The following describes two proteins that form a bound complex.

Interface contacts:
Residue R79 in chain A is in contact with residue M16 in chain B (closest heavy-atom distance 3.2 Å).
Residue S39 in chain A contacts residue F15 in chain B (closest heavy-atom distance 3.6 Å).
Residue I50 in chain A contacts residue V12 in chain B (closest heavy-atom distance 3.9 Å).
Residue T49 in chain A is in contact with residue V12 in chain B (closest heavy-atom distance 3.4 Å).
Residue A41 in chain A interacts with residue G13 in chain B (closest heavy-atom distance 4.1 Å).
Residue Q36 in chain A interacts with residue H14 in chain B (closest heavy-atom distance 4.0 Å).
Residue A47 in chain A interacts with residue Q9 in chain B (closest heavy-atom distance 3.6 Å).
Residue H153 in chain A is in contact with residue M16 in chain B (closest heavy-atom distance 3.6 Å).
Residue Q45 in chain A is in contact with residue W10 in chain B (closest heavy-atom distance 3.4 Å).
Residue G80 in chain A is in contact with residue H14 in chain B (closest heavy-atom distance 3.7 Å).
Residue M81 in chain A interacts with residue M16 in chain B (closest heavy-atom distance 3.4 Å).
Residue A47 in chain A is in contact with residue W10 in chain B (closest heavy-atom distance 3.3 Å).
Residue M16 in chain A contacts residue A11 in chain B (closest heavy-atom distance 4.3 Å).
Residue T40 in chain A is in contact with residue V12 in chain B (closest heavy-atom distance 4.9 Å).
Residue T40 in chain A contacts residue H14 in chain B (closest heavy-atom distance 4.7 Å).
Residue T49 in chain A contacts residue W10 in chain B (closest heavy-atom distance 2.9 Å).
Residue G80 in chain A is in contact with residue M16 in chain B (closest heavy-atom distance 3.0 Å).
Residue M81 in chain A is in contact with residue F15 in chain B (closest heavy-atom distance 3.4 Å).
Residue T21 in chain A contacts residue H14 in chain B (closest heavy-atom distance 4.2 Å).
Residue S39 in chain A interacts with residue G13 in chain B (closest heavy-atom distance 2.8 Å).
Residue V37 in chain A is in contact with residue F15 in chain B (closest heavy-atom distance 3.9 Å).
Residue E14 in chain A is in contact with residue V12 in chain B (closest heavy-atom distance 3.9 Å).
Residue N70 in chain A is in contact with residue W10 in chain B (closest heavy-atom distance 3.6 Å).
Residue T40 in chain A contacts residue A11 in chain B (closest heavy-atom distance 4.5 Å).
Residue T15 in chain A contacts residue H14 in chain B (closest heavy-atom distance 4.5 Å).
Residue F38 in chain A is in contact with residue F15 in chain B (closest heavy-atom distance 4.0 Å).
Residue A41 in chain A is in contact with residue Q9 in chain B (closest heavy-atom distance 4.2 Å).
Residue V48 in chain A contacts residue A11 in chain B (closest heavy-atom distance 4.0 Å).
Residue S39 in chain A contacts residue V12 in chain B (closest heavy-atom distance 3.5 Å).
Residue Q45 in chain A is in contact with residue Q9 in chain B (closest heavy-atom distance 3.3 Å).
Residue V48 in chain A interacts with residue W10 in chain B (closest heavy-atom distance 3.4 Å).
Residue V48 in chain A interacts with residue V12 in chain B (closest heavy-atom distance 3.9 Å).
Residue Q83 in chain A contacts residue F15 in chain B (closest heavy-atom distance 3.6 Å).
Residue P82 in chain A is in contact with residue F15 in chain B (closest heavy-atom distance 3.9 Å).
Residue F38 in chain A is in contact with residue V12 in chain B (closest heavy-atom distance 3.4 Å).
Residue F38 in chain A contacts residue H14 in chain B (closest heavy-atom distance 3.7 Å).
Residue G80 in chain A interacts with residue F15 in chain B (closest heavy-atom distance 3.3 Å).
Residue A41 in chain A is in contact with residue A11 in chain B (closest heavy-atom distance 3.8 Å).
Residue T40 in chain A contacts residue G13 in chain B (closest heavy-atom distance 3.9 Å).
Residue M16 in chain A interacts with residue G13 in chain B (closest heavy-atom distance 4.1 Å).
Residue M16 in chain A contacts residue V12 in chain B (closest heavy-atom distance 2.9 Å).
Residue F38 in chain A interacts with residue G13 in chain B (closest heavy-atom distance 3.5 Å).
Residue I13 in chain A contacts residue V12 in chain B (closest heavy-atom distance 4.0 Å).
Residue E42 in chain A interacts with residue Q9 in chain B (closest heavy-atom distance 3.5 Å).
Residue A41 in chain A is in contact with residue V12 in chain B (closest heavy-atom distance 4.7 Å).
Residue S39 in chain A contacts residue H14 in chain B (closest heavy-atom distance 3.6 Å).
Residue S39 in chain A contacts residue A11 in chain B (closest heavy-atom distance 4.4 Å).
Residue Q45 in chain A contacts residue A11 in chain B (closest heavy-atom distance 3.0 Å).
Residue T15 in chain A interacts with residue V12 in chain B (closest heavy-atom distance 3.4 Å).
Residue G80 in chain A contacts residue M17 in chain B (closest heavy-atom distance 4.5 Å).

Sequence of chain A:
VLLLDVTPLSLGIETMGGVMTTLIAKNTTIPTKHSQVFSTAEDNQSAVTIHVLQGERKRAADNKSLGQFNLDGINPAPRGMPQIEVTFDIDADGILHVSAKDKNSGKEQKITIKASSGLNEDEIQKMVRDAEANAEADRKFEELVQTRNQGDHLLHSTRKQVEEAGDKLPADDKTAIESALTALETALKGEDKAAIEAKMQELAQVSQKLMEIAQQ

Sequence of chain B:
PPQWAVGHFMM